Sequence of chain A:
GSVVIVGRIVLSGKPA

This data describes a binding interaction between two proteins.

Sequence of chain B:
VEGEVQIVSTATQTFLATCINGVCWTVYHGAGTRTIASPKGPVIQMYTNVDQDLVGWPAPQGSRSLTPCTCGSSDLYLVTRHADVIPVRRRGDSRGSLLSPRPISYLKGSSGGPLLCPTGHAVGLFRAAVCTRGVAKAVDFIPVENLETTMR

Residue-level contacts at the interface:
Residue V117 in chain B contacts residue L13 in chain A (closest heavy-atom distance 4.2 Å).
Residue I45 in chain B contacts residue I11 in chain A (closest heavy-atom distance 4.4 Å).
Residue I45 in chain B is in contact with residue G9 in chain A (closest heavy-atom distance 3.0 Å).
Residue T118 in chain B is in contact with residue I11 in chain A (closest heavy-atom distance 3.6 Å).
Residue A69 in chain B is in contact with residue V5 in chain A (closest heavy-atom distance 4.2 Å).
Residue L154 in chain B interacts with residue L13 in chain A (closest heavy-atom distance 4.0 Å).
Residue V39 in chain B is in contact with residue A18 in chain A (closest heavy-atom distance 3.5 Å).
Residue I74 in chain B contacts residue V5 in chain A (closest heavy-atom distance 3.4 Å).
Residue T48 in chain B is in contact with residue S4 in chain A (closest heavy-atom distance 4.3 Å).
Residue G100 in chain B is in contact with residue R10 in chain A (closest heavy-atom distance 3.1 Å).
Residue R72 in chain B contacts residue V5 in chain A (closest heavy-atom distance 3.7 Å).
Residue V46 in chain B interacts with residue V5 in chain A (closest heavy-atom distance 3.5 Å).
Residue I74 in chain B is in contact with residue I7 in chain A (closest heavy-atom distance 4.1 Å).
Residue L104 in chain B interacts with residue L13 in chain A (closest heavy-atom distance 3.9 Å).
Residue V39 in chain B interacts with residue K16 in chain A (closest heavy-atom distance 3.5 Å).
Residue E40 in chain B interacts with residue V12 in chain A (closest heavy-atom distance 3.6 Å).
Residue P80 in chain B contacts residue S4 in chain A (closest heavy-atom distance 4.3 Å).
Residue G41 in chain B interacts with residue V12 in chain A (closest heavy-atom distance 4.2 Å).
Residue R72 in chain B interacts with residue G3 in chain A (closest heavy-atom distance 3.7 Å).
Residue P98 in chain B contacts residue I7 in chain A (closest heavy-atom distance 3.5 Å).
Residue A75 in chain B interacts with residue S4 in chain A (closest heavy-atom distance 3.8 Å).
Residue V39 in chain B interacts with residue R10 in chain A (closest heavy-atom distance 3.2 Å).
Residue E42 in chain B contacts residue V12 in chain A (closest heavy-atom distance 3.6 Å).
Residue T48 in chain B contacts residue V5 in chain A (closest heavy-atom distance 4.0 Å).
Residue Q44 in chain B is in contact with residue R10 in chain A (closest heavy-atom distance 4.2 Å).
Residue A75 in chain B is in contact with residue V5 in chain A (closest heavy-atom distance 2.8 Å).
Residue V39 in chain B is in contact with residue V12 in chain A (closest heavy-atom distance 3.9 Å).
Residue Q44 in chain B interacts with residue G9 in chain A (closest heavy-atom distance 3.6 Å).
Residue V46 in chain B interacts with residue V8 in chain A (closest heavy-atom distance 4.4 Å).
Residue T73 in chain B interacts with residue V5 in chain A (closest heavy-atom distance 2.8 Å).
Residue F53 in chain B contacts residue V5 in chain A (closest heavy-atom distance 4.6 Å).
Residue A75 in chain B interacts with residue V6 in chain A (closest heavy-atom distance 3.6 Å).
Residue R72 in chain B is in contact with residue S4 in chain A (closest heavy-atom distance 4.3 Å).
Residue E42 in chain B contacts residue I11 in chain A (closest heavy-atom distance 3.1 Å).
Residue T73 in chain B contacts residue S4 in chain A (closest heavy-atom distance 2.7 Å).
Residue V43 in chain B contacts residue R10 in chain A (closest heavy-atom distance 3.5 Å).
Residue W95 in chain B is in contact with residue V5 in chain A (closest heavy-atom distance 3.7 Å).
Residue R119 in chain B is in contact with residue I11 in chain A (closest heavy-atom distance 4.2 Å).
Residue S47 in chain B is in contact with residue V8 in chain A (closest heavy-atom distance 3.6 Å).
Residue E40 in chain B contacts residue R10 in chain A (closest heavy-atom distance 4.3 Å).
Residue V46 in chain B contacts residue V6 in chain A (closest heavy-atom distance 3.3 Å).
Residue S47 in chain B interacts with residue S4 in chain A (closest heavy-atom distance 3.9 Å).
Residue I45 in chain B interacts with residue R10 in chain A (closest heavy-atom distance 4.2 Å).
Residue V46 in chain B is in contact with residue I7 in chain A (closest heavy-atom distance 4.0 Å).
Residue I74 in chain B contacts residue S4 in chain A (closest heavy-atom distance 3.9 Å).
Residue G158 in chain B interacts with residue L13 in chain A (closest heavy-atom distance 4.6 Å).
Residue S47 in chain B is in contact with residue V5 in chain A (closest heavy-atom distance 3.3 Å).
Residue I45 in chain B is in contact with residue V6 in chain A (closest heavy-atom distance 4.3 Å).
Residue V43 in chain B interacts with residue I11 in chain A (closest heavy-atom distance 2.7 Å).
Residue I45 in chain B is in contact with residue V8 in chain A (closest heavy-atom distance 2.8 Å).
Residue I45 in chain B contacts residue I7 in chain A (closest heavy-atom distance 3.7 Å).
Residue T73 in chain B is in contact with residue G3 in chain A (closest heavy-atom distance 4.0 Å).
Residue S47 in chain B contacts residue V6 in chain A (closest heavy-atom distance 2.8 Å).
Residue Q44 in chain B contacts residue I7 in chain A (closest heavy-atom distance 3.9 Å).
Residue G41 in chain B interacts with residue R10 in chain A (closest heavy-atom distance 4.5 Å).
Residue V43 in chain B interacts with residue L13 in chain A (closest heavy-atom distance 4.2 Å).
Residue E42 in chain B interacts with residue L13 in chain A (closest heavy-atom distance 3.0 Å).
Residue A121 in chain B is in contact with residue I11 in chain A (closest heavy-atom distance 4.2 Å).
Residue G41 in chain B interacts with residue I11 in chain A (closest heavy-atom distance 3.0 Å).
Residue V39 in chain B interacts with residue P17 in chain A (closest heavy-atom distance 3.4 Å).